Sequence of protein 2:
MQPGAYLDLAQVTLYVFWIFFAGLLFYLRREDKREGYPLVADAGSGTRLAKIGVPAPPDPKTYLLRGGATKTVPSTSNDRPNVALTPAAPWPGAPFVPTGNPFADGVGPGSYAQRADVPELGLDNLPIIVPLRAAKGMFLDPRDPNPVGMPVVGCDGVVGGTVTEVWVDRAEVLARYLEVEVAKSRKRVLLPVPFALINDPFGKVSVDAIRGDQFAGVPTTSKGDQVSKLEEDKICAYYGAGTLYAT

Residue-level contacts at the interface:
Residue C155 in protein 2 is in contact with residue I6 in protein 1 (closest heavy-atom distance 4.1 Å).
Residue D156 in protein 2 interacts with residue G4 in protein 1 (closest heavy-atom distance 3.8 Å).
Residue D156 in protein 2 interacts with residue I6 in protein 1 (closest heavy-atom distance 4.9 Å).
Residue D156 in protein 2 interacts with residue S5 in protein 1 (closest heavy-atom distance 3.9 Å).
Residue G157 in protein 2 contacts residue G4 in protein 1 (closest heavy-atom distance 4.4 Å).
Residue G157 in protein 2 is in contact with residue S5 in protein 1 (closest heavy-atom distance 4.2 Å).
Residue C155 in protein 2 is in contact with residue S5 in protein 1 (closest heavy-atom distance 4.4 Å).

These two protein chains interact to form a complex.

Sequence of protein 1:
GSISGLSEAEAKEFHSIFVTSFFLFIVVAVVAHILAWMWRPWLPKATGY